These two protein chains interact to form a complex.

Sequence of protein 2:
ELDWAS

Interface contacts:
Residue H92 in protein 1 is in contact with residue L2 in protein 2 (closest heavy-atom distance 3.6 Å).
Residue H92 in protein 1 is in contact with residue S7 in protein 2 (closest heavy-atom distance 4.9 Å).
Residue Y94 in protein 1 interacts with residue D3 in protein 2 (closest heavy-atom distance 3.4 Å).
Residue L91 in protein 1 is in contact with residue D3 in protein 2 (closest heavy-atom distance 2.9 Å).
Residue H92 in protein 1 contacts residue E1 in protein 2 (closest heavy-atom distance 4.6 Å).
Residue F93 in protein 1 is in contact with residue D3 in protein 2 (closest heavy-atom distance 4.0 Å).
Residue Y94 in protein 1 contacts residue E1 in protein 2 (closest heavy-atom distance 2.9 Å).
Residue H92 in protein 1 interacts with residue D3 in protein 2 (closest heavy-atom distance 2.8 Å).
Residue F93 in protein 1 contacts residue L2 in protein 2 (closest heavy-atom distance 3.9 Å).
Residue Y94 in protein 1 interacts with residue L2 in protein 2 (closest heavy-atom distance 3.2 Å).
Residue F93 in protein 1 contacts residue E1 in protein 2 (closest heavy-atom distance 3.3 Å).
Residue H92 in protein 1 interacts with residue A6 in protein 2 (closest heavy-atom distance 3.9 Å).
Residue H96 in protein 1 interacts with residue D3 in protein 2 (closest heavy-atom distance 2.7 Å).

Sequence of protein 1:
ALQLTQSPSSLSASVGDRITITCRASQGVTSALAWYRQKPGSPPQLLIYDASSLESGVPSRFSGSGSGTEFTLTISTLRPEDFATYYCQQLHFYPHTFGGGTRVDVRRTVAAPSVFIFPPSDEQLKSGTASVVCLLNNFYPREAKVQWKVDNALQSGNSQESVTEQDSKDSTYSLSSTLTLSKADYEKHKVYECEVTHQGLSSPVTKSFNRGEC